Sequence of the second protein:
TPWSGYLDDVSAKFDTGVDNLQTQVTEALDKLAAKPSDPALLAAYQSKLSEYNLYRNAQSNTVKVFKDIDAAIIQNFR

This data describes a binding interaction between two proteins.

Sequence of the first protein:
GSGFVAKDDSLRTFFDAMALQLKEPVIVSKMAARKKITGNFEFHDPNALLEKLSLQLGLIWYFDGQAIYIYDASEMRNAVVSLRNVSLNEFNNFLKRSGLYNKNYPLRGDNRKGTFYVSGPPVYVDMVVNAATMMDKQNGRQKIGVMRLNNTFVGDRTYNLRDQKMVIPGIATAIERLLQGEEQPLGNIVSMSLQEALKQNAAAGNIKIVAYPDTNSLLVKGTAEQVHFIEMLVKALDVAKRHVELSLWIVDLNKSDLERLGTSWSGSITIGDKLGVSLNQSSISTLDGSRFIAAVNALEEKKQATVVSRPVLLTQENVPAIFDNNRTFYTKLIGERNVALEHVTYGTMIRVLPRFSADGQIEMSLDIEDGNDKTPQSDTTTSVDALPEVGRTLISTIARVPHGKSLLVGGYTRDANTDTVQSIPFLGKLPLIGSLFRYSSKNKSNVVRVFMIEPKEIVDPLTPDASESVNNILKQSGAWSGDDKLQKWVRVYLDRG

Contacts between the two chains:
Residue K201 in the first protein contacts residue A36 in the second protein (closest heavy-atom distance 3.8 Å).